Sequence of the second protein:
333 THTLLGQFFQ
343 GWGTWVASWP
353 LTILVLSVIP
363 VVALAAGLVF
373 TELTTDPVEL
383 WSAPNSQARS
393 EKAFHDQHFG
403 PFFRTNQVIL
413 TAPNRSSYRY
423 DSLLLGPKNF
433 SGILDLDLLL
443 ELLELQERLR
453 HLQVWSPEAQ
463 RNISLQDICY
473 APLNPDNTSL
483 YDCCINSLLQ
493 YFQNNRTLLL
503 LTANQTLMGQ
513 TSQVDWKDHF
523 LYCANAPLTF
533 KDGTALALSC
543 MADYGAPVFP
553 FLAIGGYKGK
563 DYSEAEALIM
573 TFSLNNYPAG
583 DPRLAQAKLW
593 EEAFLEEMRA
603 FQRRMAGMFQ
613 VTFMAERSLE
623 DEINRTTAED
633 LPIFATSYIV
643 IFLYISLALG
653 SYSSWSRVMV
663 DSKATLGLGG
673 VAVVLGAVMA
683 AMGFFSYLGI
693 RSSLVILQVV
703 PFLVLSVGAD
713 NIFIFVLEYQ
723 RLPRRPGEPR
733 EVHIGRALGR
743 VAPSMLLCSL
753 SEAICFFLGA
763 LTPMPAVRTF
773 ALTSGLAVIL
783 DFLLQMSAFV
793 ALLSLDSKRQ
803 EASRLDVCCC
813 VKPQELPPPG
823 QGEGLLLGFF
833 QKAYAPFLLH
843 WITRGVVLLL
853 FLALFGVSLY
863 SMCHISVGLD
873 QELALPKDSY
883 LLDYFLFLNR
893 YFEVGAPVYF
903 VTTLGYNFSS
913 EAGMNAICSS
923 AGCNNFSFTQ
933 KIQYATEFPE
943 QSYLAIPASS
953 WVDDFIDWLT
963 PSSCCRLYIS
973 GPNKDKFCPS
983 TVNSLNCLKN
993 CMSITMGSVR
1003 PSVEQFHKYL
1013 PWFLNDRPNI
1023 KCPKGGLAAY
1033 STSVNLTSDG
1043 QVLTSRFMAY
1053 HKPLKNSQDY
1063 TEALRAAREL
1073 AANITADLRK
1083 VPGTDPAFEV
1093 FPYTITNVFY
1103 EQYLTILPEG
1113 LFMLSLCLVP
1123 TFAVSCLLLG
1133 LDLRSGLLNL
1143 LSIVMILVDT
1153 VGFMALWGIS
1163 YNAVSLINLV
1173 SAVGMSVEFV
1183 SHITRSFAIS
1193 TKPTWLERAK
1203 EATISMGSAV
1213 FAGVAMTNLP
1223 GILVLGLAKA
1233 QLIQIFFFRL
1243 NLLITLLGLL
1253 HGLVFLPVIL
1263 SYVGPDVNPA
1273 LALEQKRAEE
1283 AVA

These two protein chains interact to form a complex.

Interface contacts:
Residue F340 in the first protein contacts residue T354 in the second protein (closest heavy-atom distance 4.0 Å).
Residue T354 in the first protein interacts with residue F340 in the second protein (closest heavy-atom distance 3.9 Å).
Residue W351 in the first protein interacts with residue F340 in the second protein (closest heavy-atom distance 3.3 Å).
Residue W347 in the first protein contacts residue F340 in the second protein (closest heavy-atom distance 3.5 Å).
Residue F340 in the first protein contacts residue W351 in the second protein (closest heavy-atom distance 3.4 Å).
Residue Q339 in the first protein interacts with residue W351 in the second protein (closest heavy-atom distance 3.5 Å).
Residue W347 in the first protein contacts residue G343 in the second protein (closest heavy-atom distance 3.8 Å).
Residue F340 in the first protein contacts residue I355 in the second protein (closest heavy-atom distance 4.5 Å).
Residue G343 in the first protein interacts with residue W347 in the second protein (closest heavy-atom distance 3.8 Å).
Residue F340 in the first protein interacts with residue L358 in the second protein (closest heavy-atom distance 4.4 Å).
Residue L358 in the first protein interacts with residue F340 in the second protein (closest heavy-atom distance 4.4 Å).
Residue W344 in the first protein interacts with residue W347 in the second protein (closest heavy-atom distance 3.5 Å).
Residue I355 in the first protein contacts residue F340 in the second protein (closest heavy-atom distance 4.4 Å).
Residue W344 in the first protein is in contact with residue W344 in the second protein (closest heavy-atom distance 3.8 Å).
Residue L336 in the first protein is in contact with residue W351 in the second protein (closest heavy-atom distance 3.3 Å).
Residue W351 in the first protein interacts with residue L336 in the second protein (closest heavy-atom distance 3.2 Å).
Residue W347 in the first protein is in contact with residue W344 in the second protein (closest heavy-atom distance 3.5 Å).
Residue F340 in the first protein contacts residue W347 in the second protein (closest heavy-atom distance 3.5 Å).
Residue W351 in the first protein contacts residue Q339 in the second protein (closest heavy-atom distance 3.4 Å).

Sequence of the first protein:
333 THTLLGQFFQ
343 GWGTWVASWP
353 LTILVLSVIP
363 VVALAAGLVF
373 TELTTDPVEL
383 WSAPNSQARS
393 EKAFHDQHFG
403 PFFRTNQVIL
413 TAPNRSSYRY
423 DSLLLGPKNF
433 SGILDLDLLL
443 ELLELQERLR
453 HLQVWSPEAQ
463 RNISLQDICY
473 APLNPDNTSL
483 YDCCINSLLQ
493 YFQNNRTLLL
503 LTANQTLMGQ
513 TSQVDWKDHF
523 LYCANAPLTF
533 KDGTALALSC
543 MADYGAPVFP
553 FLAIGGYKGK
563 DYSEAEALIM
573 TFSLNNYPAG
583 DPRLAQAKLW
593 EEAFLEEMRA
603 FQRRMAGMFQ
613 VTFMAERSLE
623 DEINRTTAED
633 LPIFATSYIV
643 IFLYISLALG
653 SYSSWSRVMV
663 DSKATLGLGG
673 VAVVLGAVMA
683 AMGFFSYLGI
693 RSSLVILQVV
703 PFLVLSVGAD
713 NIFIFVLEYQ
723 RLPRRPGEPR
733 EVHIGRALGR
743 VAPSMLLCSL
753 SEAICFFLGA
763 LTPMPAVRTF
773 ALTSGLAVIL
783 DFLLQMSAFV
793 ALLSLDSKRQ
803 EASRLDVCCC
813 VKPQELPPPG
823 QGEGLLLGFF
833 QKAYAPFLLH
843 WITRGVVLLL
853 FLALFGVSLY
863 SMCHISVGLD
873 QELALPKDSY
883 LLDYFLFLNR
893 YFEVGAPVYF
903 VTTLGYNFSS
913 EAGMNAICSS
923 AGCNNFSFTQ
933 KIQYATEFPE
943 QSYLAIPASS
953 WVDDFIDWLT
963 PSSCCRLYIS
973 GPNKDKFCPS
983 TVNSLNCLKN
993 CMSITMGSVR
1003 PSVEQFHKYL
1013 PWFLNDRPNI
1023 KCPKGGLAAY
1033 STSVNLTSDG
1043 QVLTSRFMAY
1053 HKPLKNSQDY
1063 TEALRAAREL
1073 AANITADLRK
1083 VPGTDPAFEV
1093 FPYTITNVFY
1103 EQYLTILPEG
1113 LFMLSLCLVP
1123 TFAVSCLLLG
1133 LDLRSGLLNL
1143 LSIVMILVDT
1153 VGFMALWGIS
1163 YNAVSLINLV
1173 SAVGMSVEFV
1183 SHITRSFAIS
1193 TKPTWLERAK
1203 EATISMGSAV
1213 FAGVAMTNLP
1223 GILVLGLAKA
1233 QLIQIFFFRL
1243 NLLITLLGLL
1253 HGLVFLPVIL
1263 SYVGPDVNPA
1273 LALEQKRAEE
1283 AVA